These two protein chains interact to form a complex.

Sequence of protein 1:
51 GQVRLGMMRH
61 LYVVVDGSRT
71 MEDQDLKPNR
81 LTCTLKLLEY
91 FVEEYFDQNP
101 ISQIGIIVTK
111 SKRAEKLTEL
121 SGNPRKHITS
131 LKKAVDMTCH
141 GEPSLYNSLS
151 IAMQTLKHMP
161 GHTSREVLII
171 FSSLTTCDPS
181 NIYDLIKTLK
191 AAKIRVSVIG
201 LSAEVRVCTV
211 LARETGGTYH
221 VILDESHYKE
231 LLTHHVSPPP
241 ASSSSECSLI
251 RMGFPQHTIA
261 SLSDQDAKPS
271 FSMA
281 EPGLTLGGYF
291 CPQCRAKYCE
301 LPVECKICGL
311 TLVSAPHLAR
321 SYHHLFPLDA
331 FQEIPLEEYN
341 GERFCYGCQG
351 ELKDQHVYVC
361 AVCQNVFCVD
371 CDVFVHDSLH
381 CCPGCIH

Contacts between the two chains:
Residue E589 in protein 2 contacts residue R206 in protein 1 (closest heavy-atom distance 4.2 Å).
Residue H613 in protein 2 interacts with residue R206 in protein 1 (closest heavy-atom distance 3.1 Å).
Residue N564 in protein 2 interacts with residue T175 in protein 1 (closest heavy-atom distance 1.4 Å).
Residue N564 in protein 2 contacts residue E142 in protein 1 (closest heavy-atom distance 4.5 Å).
Residue G591 in protein 2 interacts with residue I182 in protein 1 (closest heavy-atom distance 4.0 Å).
Residue Q723 in protein 2 contacts residue L223 in protein 1 (closest heavy-atom distance 3.5 Å).
Residue K565 in protein 2 is in contact with residue T175 in protein 1 (closest heavy-atom distance 3.5 Å).
Residue Q726 in protein 2 contacts residue L223 in protein 1 (closest heavy-atom distance 2.6 Å).
Residue N590 in protein 2 is in contact with residue D178 in protein 1 (closest heavy-atom distance 4.0 Å).
Residue D533 in protein 2 is in contact with residue R206 in protein 1 (closest heavy-atom distance 2.2 Å).
Residue R722 in protein 2 interacts with residue L201 in protein 1 (closest heavy-atom distance 4.5 Å).
Residue V530 in protein 2 interacts with residue L174 in protein 1 (closest heavy-atom distance 3.3 Å).
Residue R592 in protein 2 interacts with residue C177 in protein 1 (closest heavy-atom distance 2.7 Å).
Residue G591 in protein 2 is in contact with residue T176 in protein 1 (closest heavy-atom distance 3.0 Å).
Residue K565 in protein 2 interacts with residue L174 in protein 1 (closest heavy-atom distance 4.4 Å).
Residue C588 in protein 2 interacts with residue R206 in protein 1 (closest heavy-atom distance 3.1 Å).
Residue G591 in protein 2 contacts residue L174 in protein 1 (closest heavy-atom distance 3.8 Å).
Residue P532 in protein 2 contacts residue V205 in protein 1 (closest heavy-atom distance 4.4 Å).
Residue S528 in protein 2 is in contact with residue L174 in protein 1 (closest heavy-atom distance 3.7 Å).
Residue R616 in protein 2 is in contact with residue E204 in protein 1 (closest heavy-atom distance 3.8 Å).
Residue R563 in protein 2 is in contact with residue R69 in protein 1 (closest heavy-atom distance 3.7 Å).
Residue D533 in protein 2 contacts residue E204 in protein 1 (closest heavy-atom distance 3.0 Å).
Residue R592 in protein 2 interacts with residue E142 in protein 1 (closest heavy-atom distance 4.3 Å).
Residue E589 in protein 2 is in contact with residue V207 in protein 1 (closest heavy-atom distance 3.2 Å).
Residue V531 in protein 2 is in contact with residue L174 in protein 1 (closest heavy-atom distance 2.9 Å).
Residue R722 in protein 2 is in contact with residue R80 in protein 1 (closest heavy-atom distance 3.8 Å).
Residue R592 in protein 2 interacts with residue T175 in protein 1 (closest heavy-atom distance 3.1 Å).
Residue L721 in protein 2 is in contact with residue S202 in protein 1 (closest heavy-atom distance 3.9 Å).
Residue N564 in protein 2 is in contact with residue R69 in protein 1 (closest heavy-atom distance 2.8 Å).
Residue A725 in protein 2 is in contact with residue V221 in protein 1 (closest heavy-atom distance 3.7 Å).
Residue P532 in protein 2 contacts residue A203 in protein 1 (closest heavy-atom distance 3.1 Å).
Residue G591 in protein 2 interacts with residue V207 in protein 1 (closest heavy-atom distance 1.9 Å).
Residue P532 in protein 2 contacts residue E204 in protein 1 (closest heavy-atom distance 2.7 Å).
Residue N590 in protein 2 interacts with residue Y183 in protein 1 (closest heavy-atom distance 2.6 Å).
Residue E589 in protein 2 is in contact with residue Y183 in protein 1 (closest heavy-atom distance 1.4 Å).
Residue R722 in protein 2 interacts with residue I222 in protein 1 (closest heavy-atom distance 3.3 Å).
Residue R563 in protein 2 contacts residue T175 in protein 1 (closest heavy-atom distance 3.3 Å).
Residue R563 in protein 2 interacts with residue E142 in protein 1 (closest heavy-atom distance 2.5 Å).
Residue A529 in protein 2 interacts with residue L174 in protein 1 (closest heavy-atom distance 3.8 Å).
Residue G593 in protein 2 is in contact with residue L174 in protein 1 (closest heavy-atom distance 4.2 Å).
Residue G591 in protein 2 contacts residue V205 in protein 1 (closest heavy-atom distance 3.8 Å).
Residue N590 in protein 2 interacts with residue V207 in protein 1 (closest heavy-atom distance 3.1 Å).
Residue R722 in protein 2 interacts with residue S202 in protein 1 (closest heavy-atom distance 3.3 Å).
Residue N590 in protein 2 contacts residue I182 in protein 1 (closest heavy-atom distance 3.6 Å).
Residue R722 in protein 2 interacts with residue L223 in protein 1 (closest heavy-atom distance 3.1 Å).
Residue R592 in protein 2 is in contact with residue L174 in protein 1 (closest heavy-atom distance 4.3 Å).
Residue V530 in protein 2 is in contact with residue S202 in protein 1 (closest heavy-atom distance 4.3 Å).
Residue D533 in protein 2 is in contact with residue V207 in protein 1 (closest heavy-atom distance 4.6 Å).
Residue Y674 in protein 2 is in contact with residue E204 in protein 1 (closest heavy-atom distance 2.9 Å).
Residue V530 in protein 2 contacts residue A203 in protein 1 (closest heavy-atom distance 4.0 Å).
Residue N590 in protein 2 interacts with residue N181 in protein 1 (closest heavy-atom distance 4.1 Å).
Residue K718 in protein 2 contacts residue D75 in protein 1 (closest heavy-atom distance 3.0 Å).
Residue R592 in protein 2 is in contact with residue T176 in protein 1 (closest heavy-atom distance 3.5 Å).
Residue R592 in protein 2 interacts with residue V207 in protein 1 (closest heavy-atom distance 4.3 Å).
Residue R592 in protein 2 is in contact with residue D178 in protein 1 (closest heavy-atom distance 3.9 Å).
Residue R722 in protein 2 interacts with residue D75 in protein 1 (closest heavy-atom distance 3.2 Å).
Residue G593 in protein 2 is in contact with residue T175 in protein 1 (closest heavy-atom distance 4.6 Å).
Residue K718 in protein 2 is in contact with residue D73 in protein 1 (closest heavy-atom distance 3.2 Å).
Residue D533 in protein 2 contacts residue V205 in protein 1 (closest heavy-atom distance 2.9 Å).
Residue P532 in protein 2 interacts with residue L174 in protein 1 (closest heavy-atom distance 4.2 Å).

Sequence of protein 2:
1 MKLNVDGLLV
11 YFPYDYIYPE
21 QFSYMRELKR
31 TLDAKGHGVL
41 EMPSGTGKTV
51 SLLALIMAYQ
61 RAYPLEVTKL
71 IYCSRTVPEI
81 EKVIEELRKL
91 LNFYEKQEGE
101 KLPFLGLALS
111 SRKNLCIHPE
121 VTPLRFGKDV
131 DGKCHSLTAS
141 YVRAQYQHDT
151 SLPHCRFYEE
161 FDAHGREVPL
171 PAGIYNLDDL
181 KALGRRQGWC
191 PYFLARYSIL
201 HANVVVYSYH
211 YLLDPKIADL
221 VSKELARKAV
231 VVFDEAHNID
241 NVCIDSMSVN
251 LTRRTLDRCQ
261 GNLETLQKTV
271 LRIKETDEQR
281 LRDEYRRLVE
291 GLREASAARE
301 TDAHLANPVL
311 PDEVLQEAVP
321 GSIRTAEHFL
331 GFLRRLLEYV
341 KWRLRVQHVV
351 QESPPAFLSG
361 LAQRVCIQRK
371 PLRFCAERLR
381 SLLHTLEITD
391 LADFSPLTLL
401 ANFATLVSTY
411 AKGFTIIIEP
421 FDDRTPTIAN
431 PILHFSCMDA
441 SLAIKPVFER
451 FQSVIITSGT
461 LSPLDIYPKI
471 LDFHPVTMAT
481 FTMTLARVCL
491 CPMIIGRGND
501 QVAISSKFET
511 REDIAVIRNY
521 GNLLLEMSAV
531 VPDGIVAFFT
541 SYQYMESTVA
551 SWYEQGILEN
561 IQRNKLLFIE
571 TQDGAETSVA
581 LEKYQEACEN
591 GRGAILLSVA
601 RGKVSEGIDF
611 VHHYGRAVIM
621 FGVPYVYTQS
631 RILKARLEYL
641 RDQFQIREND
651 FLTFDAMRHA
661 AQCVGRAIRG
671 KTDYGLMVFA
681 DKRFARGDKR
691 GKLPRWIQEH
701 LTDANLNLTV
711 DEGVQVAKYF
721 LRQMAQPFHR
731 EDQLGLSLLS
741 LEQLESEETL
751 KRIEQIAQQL